Sequence of the second protein:
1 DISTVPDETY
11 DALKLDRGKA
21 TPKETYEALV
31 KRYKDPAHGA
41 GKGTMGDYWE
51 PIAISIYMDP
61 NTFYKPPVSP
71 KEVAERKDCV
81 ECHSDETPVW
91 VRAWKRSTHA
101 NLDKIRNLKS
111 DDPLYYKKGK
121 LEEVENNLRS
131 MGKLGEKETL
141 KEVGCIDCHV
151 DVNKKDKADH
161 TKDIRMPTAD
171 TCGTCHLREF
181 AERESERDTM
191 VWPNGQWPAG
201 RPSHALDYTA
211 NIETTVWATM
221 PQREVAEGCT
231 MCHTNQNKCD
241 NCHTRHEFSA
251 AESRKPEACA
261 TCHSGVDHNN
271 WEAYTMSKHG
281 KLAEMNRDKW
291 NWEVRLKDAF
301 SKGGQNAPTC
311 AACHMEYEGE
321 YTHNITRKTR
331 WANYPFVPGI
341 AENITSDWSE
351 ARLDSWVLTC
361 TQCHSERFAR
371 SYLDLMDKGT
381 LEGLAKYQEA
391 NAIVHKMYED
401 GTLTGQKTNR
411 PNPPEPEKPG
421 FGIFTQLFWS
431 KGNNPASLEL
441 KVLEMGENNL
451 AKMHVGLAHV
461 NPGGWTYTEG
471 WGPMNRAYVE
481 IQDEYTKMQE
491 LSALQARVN

Sequence of the first protein:
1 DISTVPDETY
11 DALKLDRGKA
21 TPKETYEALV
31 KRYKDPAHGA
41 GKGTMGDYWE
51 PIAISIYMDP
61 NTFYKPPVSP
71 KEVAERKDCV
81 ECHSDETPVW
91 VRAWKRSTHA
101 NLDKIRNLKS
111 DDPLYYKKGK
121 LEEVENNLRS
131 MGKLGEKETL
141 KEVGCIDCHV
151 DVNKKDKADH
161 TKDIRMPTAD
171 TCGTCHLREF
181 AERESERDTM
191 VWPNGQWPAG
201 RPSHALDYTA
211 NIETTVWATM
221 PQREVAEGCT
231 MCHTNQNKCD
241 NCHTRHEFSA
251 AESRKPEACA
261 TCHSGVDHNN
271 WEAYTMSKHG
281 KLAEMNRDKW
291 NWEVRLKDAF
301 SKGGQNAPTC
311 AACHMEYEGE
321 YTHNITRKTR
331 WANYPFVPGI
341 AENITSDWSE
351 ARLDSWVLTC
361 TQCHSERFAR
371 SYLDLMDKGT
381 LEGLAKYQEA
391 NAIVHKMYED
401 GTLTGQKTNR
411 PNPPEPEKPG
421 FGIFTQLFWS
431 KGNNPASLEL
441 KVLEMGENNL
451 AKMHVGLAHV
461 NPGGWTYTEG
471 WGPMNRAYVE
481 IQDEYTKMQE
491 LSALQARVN

These two protein chains interact to form a complex.

Residue-level contacts at the interface:
Residue K386 in the second protein interacts with residue S430 in the first protein (closest heavy-atom distance 2.7 Å).
Residue W471 in the second protein contacts residue F428 in the first protein (closest heavy-atom distance 3.1 Å).
Residue K281 in the second protein is in contact with residue A260 in the first protein (closest heavy-atom distance 3.4 Å).
Residue P462 in the second protein is in contact with residue G228 in the first protein (closest heavy-atom distance 3.3 Å).
Residue W465 in the second protein interacts with residue V225 in the first protein (closest heavy-atom distance 3.5 Å).
Residue K281 in the second protein is in contact with residue E257 in the first protein (closest heavy-atom distance 3.5 Å).
Residue N475 in the second protein contacts residue S430 in the first protein (closest heavy-atom distance 3.1 Å).
Residue L375 in the second protein is in contact with residue E224 in the first protein (closest heavy-atom distance 3.6 Å).
Residue Y478 in the second protein contacts residue K431 in the first protein (closest heavy-atom distance 3.4 Å).
Residue Q362 in the second protein contacts residue V89 in the first protein (closest heavy-atom distance 3.0 Å).
Residue N306 in the second protein interacts with residue E247 in the first protein (closest heavy-atom distance 3.4 Å).
Residue K278 in the second protein interacts with residue A258 in the first protein (closest heavy-atom distance 2.8 Å).
Residue R287 in the second protein contacts residue R287 in the first protein (closest heavy-atom distance 3.4 Å).
Residue R476 in the second protein interacts with residue E444 in the first protein (closest heavy-atom distance 2.9 Å).
Residue T361 in the second protein interacts with residue E86 in the first protein (closest heavy-atom distance 3.2 Å).
Residue T486 in the second protein contacts residue N433 in the first protein (closest heavy-atom distance 3.0 Å).
Residue H364 in the second protein is in contact with residue W90 in the first protein (closest heavy-atom distance 3.5 Å).
Residue K487 in the second protein is in contact with residue E484 in the first protein (closest heavy-atom distance 3.3 Å).
Residue W471 in the second protein interacts with residue Q222 in the first protein (closest heavy-atom distance 3.5 Å).
Residue C363 in the second protein interacts with residue V89 in the first protein (closest heavy-atom distance 3.5 Å).
Residue M285 in the second protein contacts residue E257 in the first protein (closest heavy-atom distance 3.5 Å).
Residue Y478 in the second protein contacts residue G432 in the first protein (closest heavy-atom distance 3.0 Å).
Residue Q362 in the second protein contacts residue P88 in the first protein (closest heavy-atom distance 3.3 Å).
Residue K487 in the second protein contacts residue M488 in the first protein (closest heavy-atom distance 3.6 Å).
Residue T466 in the second protein is in contact with residue V225 in the first protein (closest heavy-atom distance 3.4 Å).
Residue L282 in the second protein contacts residue T244 in the first protein (closest heavy-atom distance 3.5 Å).
Residue K487 in the second protein contacts residue T404 in the first protein (closest heavy-atom distance 2.6 Å).
Residue E382 in the second protein interacts with residue Q222 in the first protein (closest heavy-atom distance 3.2 Å).
Residue M453 in the second protein contacts residue V225 in the first protein (closest heavy-atom distance 3.5 Å).
Residue F300 in the second protein interacts with residue R92 in the first protein (closest heavy-atom distance 3.0 Å).
Residue R367 in the second protein contacts residue I56 in the first protein (closest heavy-atom distance 3.5 Å).
Residue E490 in the second protein contacts residue L491 in the first protein (closest heavy-atom distance 3.1 Å).
Residue D483 in the second protein interacts with residue T404 in the first protein (closest heavy-atom distance 3.3 Å).
Residue K278 in the second protein is in contact with residue N241 in the first protein (closest heavy-atom distance 3.5 Å).
Residue R367 in the second protein is in contact with residue Y57 in the first protein (closest heavy-atom distance 3.4 Å).
Residue Q482 in the second protein interacts with residue G432 in the first protein (closest heavy-atom distance 3.2 Å).
Residue K378 in the second protein interacts with residue E224 in the first protein (closest heavy-atom distance 3.5 Å).
Residue R497 in the second protein is in contact with residue Q495 in the first protein (closest heavy-atom distance 3.0 Å).
Residue W465 in the second protein interacts with residue G228 in the first protein (closest heavy-atom distance 3.3 Å).
Residue R367 in the second protein interacts with residue P66 in the first protein (closest heavy-atom distance 3.6 Å).
Residue M276 in the second protein interacts with residue W271 in the first protein (closest heavy-atom distance 3.5 Å).
Residue C363 in the second protein interacts with residue W90 in the first protein (closest heavy-atom distance 3.0 Å).
Residue Y467 in the second protein interacts with residue F428 in the first protein (closest heavy-atom distance 3.1 Å).
Residue D483 in the second protein is in contact with residue S437 in the first protein (closest heavy-atom distance 3.1 Å).
Residue R367 in the second protein interacts with residue Y64 in the first protein (closest heavy-atom distance 3.0 Å).
Residue N475 in the second protein is in contact with residue Q426 in the first protein (closest heavy-atom distance 3.0 Å).
Residue E382 in the second protein contacts residue V225 in the first protein (closest heavy-atom distance 3.5 Å).
Residue G379 in the second protein is in contact with residue E224 in the first protein (closest heavy-atom distance 3.5 Å).
Residue R497 in the second protein contacts residue N499 in the first protein (closest heavy-atom distance 3.0 Å).
Residue R367 in the second protein is in contact with residue K65 in the first protein (closest heavy-atom distance 2.6 Å).
Residue M276 in the second protein is in contact with residue T261 in the first protein (closest heavy-atom distance 2.7 Å).
Residue L282 in the second protein interacts with residue E252 in the first protein (closest heavy-atom distance 3.4 Å).
Residue R367 in the second protein is in contact with residue P67 in the first protein (closest heavy-atom distance 3.2 Å).
Residue T468 in the second protein is in contact with residue G265 in the first protein (closest heavy-atom distance 3.0 Å).
Residue E382 in the second protein interacts with residue E224 in the first protein (closest heavy-atom distance 2.6 Å).
Residue Y478 in the second protein contacts residue S430 in the first protein (closest heavy-atom distance 3.1 Å).
Residue L494 in the second protein is in contact with residue Q495 in the first protein (closest heavy-atom distance 3.4 Å).
Residue T468 in the second protein interacts with residue V266 in the first protein (closest heavy-atom distance 3.3 Å).
Residue V479 in the second protein contacts residue P435 in the first protein (closest heavy-atom distance 3.3 Å).
Residue F368 in the second protein is in contact with residue Y57 in the first protein (closest heavy-atom distance 3.4 Å).